Sequence of chain A:
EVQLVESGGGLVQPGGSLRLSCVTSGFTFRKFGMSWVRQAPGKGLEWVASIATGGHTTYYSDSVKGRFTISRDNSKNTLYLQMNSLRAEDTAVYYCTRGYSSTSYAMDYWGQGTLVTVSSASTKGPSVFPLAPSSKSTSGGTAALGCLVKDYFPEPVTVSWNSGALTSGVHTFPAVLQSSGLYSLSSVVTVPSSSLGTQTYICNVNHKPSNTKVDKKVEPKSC

Interface contacts:
Residue T106 in chain A is in contact with residue T10 in chain B (closest heavy-atom distance 4.9 Å).
Residue T60 in chain A contacts residue V8 in chain B (closest heavy-atom distance 4.2 Å).
Residue A109 in chain A contacts residue Y7 in chain B (closest heavy-atom distance 4.8 Å).
Residue Y108 in chain A contacts residue V8 in chain B (closest heavy-atom distance 2.7 Å).
Residue S107 in chain A is in contact with residue Y7 in chain B (closest heavy-atom distance 3.6 Å).
Residue Y108 in chain A is in contact with residue V9 in chain B (closest heavy-atom distance 3.6 Å).
Residue T106 in chain A is in contact with residue Y7 in chain B (closest heavy-atom distance 3.9 Å).
Residue S105 in chain A is in contact with residue V9 in chain B (closest heavy-atom distance 3.4 Å).
Residue S104 in chain A contacts residue V9 in chain B (closest heavy-atom distance 3.8 Å).
Residue G36 in chain A contacts residue V9 in chain B (closest heavy-atom distance 3.8 Å).
Residue K34 in chain A interacts with residue T10 in chain B (closest heavy-atom distance 4.7 Å).
Residue T56 in chain A interacts with residue T10 in chain B (closest heavy-atom distance 3.5 Å).
Residue S105 in chain A is in contact with residue T10 in chain B (closest heavy-atom distance 2.8 Å).
Residue Y62 in chain A is in contact with residue Y7 in chain B (closest heavy-atom distance 3.4 Å).
Residue Y62 in chain A interacts with residue V8 in chain B (closest heavy-atom distance 2.9 Å).
Residue A55 in chain A interacts with residue V9 in chain B (closest heavy-atom distance 3.1 Å).
Residue I54 in chain A contacts residue V9 in chain B (closest heavy-atom distance 4.8 Å).
Residue Y62 in chain A is in contact with residue N6 in chain B (closest heavy-atom distance 4.1 Å).
Residue T56 in chain A contacts residue V9 in chain B (closest heavy-atom distance 2.9 Å).
Residue A55 in chain A is in contact with residue T10 in chain B (closest heavy-atom distance 4.7 Å).
Residue S107 in chain A interacts with residue V9 in chain B (closest heavy-atom distance 3.5 Å).
Residue Y108 in chain A interacts with residue Y7 in chain B (closest heavy-atom distance 3.3 Å).
Residue T106 in chain A is in contact with residue V9 in chain B (closest heavy-atom distance 3.5 Å).
Residue A55 in chain A is in contact with residue V8 in chain B (closest heavy-atom distance 3.8 Å).

The following describes two proteins that form a bound complex.

Sequence of chain B:
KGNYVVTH